Sequence of chain B:
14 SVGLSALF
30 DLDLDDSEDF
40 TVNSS

Residue-level contacts at the interface:
Residue T162 in chain A is in contact with residue D34 in chain B (closest heavy-atom distance 3.8 Å).
Residue S24 in chain A is in contact with residue D34 in chain B (closest heavy-atom distance 2.6 Å).
Residue I23 in chain A contacts residue F39 in chain B (closest heavy-atom distance 2.8 Å).
Residue I184 in chain A interacts with residue F21 in chain B (closest heavy-atom distance 3.6 Å).
Residue Q25 in chain A contacts residue E37 in chain B (closest heavy-atom distance 3.0 Å).
Residue I184 in chain A is in contact with residue S18 in chain B (closest heavy-atom distance 4.1 Å).
Residue R160 in chain A is in contact with residue E37 in chain B (closest heavy-atom distance 3.3 Å).
Residue S7 in chain A contacts residue F39 in chain B (closest heavy-atom distance 3.5 Å).
Residue S24 in chain A is in contact with residue S36 in chain B (closest heavy-atom distance 3.4 Å).
Residue D37 in chain A interacts with residue L17 in chain B (closest heavy-atom distance 3.6 Å).
Residue Q25 in chain A interacts with residue D38 in chain B (closest heavy-atom distance 3.1 Å).
Residue I30 in chain A is in contact with residue L17 in chain B (closest heavy-atom distance 4.4 Å).
Residue S33 in chain A is in contact with residue V15 in chain B (closest heavy-atom distance 3.0 Å).
Residue Q25 in chain A is in contact with residue S36 in chain B (closest heavy-atom distance 3.3 Å).
Residue Q25 in chain A interacts with residue F39 in chain B (closest heavy-atom distance 4.0 Å).
Residue S24 in chain A is in contact with residue F39 in chain B (closest heavy-atom distance 4.2 Å).
Residue S24 in chain A interacts with residue E37 in chain B (closest heavy-atom distance 3.8 Å).
Residue F34 in chain A interacts with residue L17 in chain B (closest heavy-atom distance 4.0 Å).
Residue I23 in chain A contacts residue D38 in chain B (closest heavy-atom distance 3.8 Å).
Residue M28 in chain A interacts with residue F39 in chain B (closest heavy-atom distance 3.7 Å).
Residue S29 in chain A contacts residue S14 in chain B (closest heavy-atom distance 4.3 Å).
Residue I30 in chain A interacts with residue L20 in chain B (closest heavy-atom distance 4.3 Å).
Residue P163 in chain A is in contact with residue D34 in chain B (closest heavy-atom distance 3.3 Å).
Residue T162 in chain A contacts residue L31 in chain B (closest heavy-atom distance 4.5 Å).
Residue K26 in chain A interacts with residue D34 in chain B (closest heavy-atom distance 3.4 Å).
Residue S24 in chain A interacts with residue D38 in chain B (closest heavy-atom distance 4.3 Å).
Residue I184 in chain A is in contact with residue L17 in chain B (closest heavy-atom distance 3.9 Å).
Residue S33 in chain A interacts with residue L17 in chain B (closest heavy-atom distance 4.3 Å).
Residue K26 in chain A interacts with residue L33 in chain B (closest heavy-atom distance 4.6 Å).
Residue Y11 in chain A interacts with residue V41 in chain B (closest heavy-atom distance 3.8 Å).
Residue I30 in chain A is in contact with residue G16 in chain B (closest heavy-atom distance 4.0 Å).
Residue R160 in chain A contacts residue D34 in chain B (closest heavy-atom distance 3.5 Å).
Residue Y11 in chain A is in contact with residue F39 in chain B (closest heavy-atom distance 3.6 Å).
Residue R171 in chain A interacts with residue F21 in chain B (closest heavy-atom distance 3.7 Å).
Residue Q167 in chain A interacts with residue L31 in chain B (closest heavy-atom distance 3.8 Å).
Residue D177 in chain A contacts residue F21 in chain B (closest heavy-atom distance 3.6 Å).
Residue I30 in chain A contacts residue V15 in chain B (closest heavy-atom distance 3.4 Å).
Residue S33 in chain A interacts with residue G16 in chain B (closest heavy-atom distance 3.6 Å).
Residue S29 in chain A interacts with residue V15 in chain B (closest heavy-atom distance 2.8 Å).
Residue K26 in chain A is in contact with residue S36 in chain B (closest heavy-atom distance 3.1 Å).
Residue Q167 in chain A interacts with residue L20 in chain B (closest heavy-atom distance 2.9 Å).
Residue P163 in chain A contacts residue L20 in chain B (closest heavy-atom distance 3.8 Å).
Residue L166 in chain A contacts residue L20 in chain B (closest heavy-atom distance 4.2 Å).
Residue I30 in chain A interacts with residue A19 in chain B (closest heavy-atom distance 4.6 Å).
Residue R160 in chain A interacts with residue D38 in chain B (closest heavy-atom distance 2.6 Å).
Residue T183 in chain A is in contact with residue L17 in chain B (closest heavy-atom distance 4.3 Å).
Residue R181 in chain A contacts residue F21 in chain B (closest heavy-atom distance 3.7 Å).
Residue R160 in chain A interacts with residue S36 in chain B (closest heavy-atom distance 2.9 Å).
Residue R164 in chain A is in contact with residue L31 in chain B (closest heavy-atom distance 3.8 Å).
Residue K26 in chain A is in contact with residue D35 in chain B (closest heavy-atom distance 3.5 Å).
Residue I180 in chain A contacts residue F21 in chain B (closest heavy-atom distance 3.8 Å).
Residue R164 in chain A is in contact with residue D32 in chain B (closest heavy-atom distance 3.9 Å).
Residue I170 in chain A is in contact with residue L20 in chain B (closest heavy-atom distance 3.4 Å).
Residue R171 in chain A interacts with residue L20 in chain B (closest heavy-atom distance 3.2 Å).
Residue I180 in chain A is in contact with residue L17 in chain B (closest heavy-atom distance 3.9 Å).
Residue S8 in chain A interacts with residue F39 in chain B (closest heavy-atom distance 4.2 Å).
Residue S27 in chain A is in contact with residue D34 in chain B (closest heavy-atom distance 4.4 Å).
Residue S33 in chain A interacts with residue S14 in chain B (closest heavy-atom distance 4.0 Å).
Residue P163 in chain A is in contact with residue L31 in chain B (closest heavy-atom distance 3.7 Å).
Residue K26 in chain A contacts residue V15 in chain B (closest heavy-atom distance 4.4 Å).

Sequence of chain A:
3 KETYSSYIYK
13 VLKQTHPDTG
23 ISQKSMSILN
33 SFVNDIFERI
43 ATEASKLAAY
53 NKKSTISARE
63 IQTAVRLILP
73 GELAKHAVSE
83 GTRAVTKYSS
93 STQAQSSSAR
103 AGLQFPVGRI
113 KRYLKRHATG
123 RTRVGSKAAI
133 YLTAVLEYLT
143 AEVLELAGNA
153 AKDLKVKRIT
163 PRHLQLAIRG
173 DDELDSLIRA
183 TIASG

These two protein chains interact to form a complex.